Sequence of protein 2:
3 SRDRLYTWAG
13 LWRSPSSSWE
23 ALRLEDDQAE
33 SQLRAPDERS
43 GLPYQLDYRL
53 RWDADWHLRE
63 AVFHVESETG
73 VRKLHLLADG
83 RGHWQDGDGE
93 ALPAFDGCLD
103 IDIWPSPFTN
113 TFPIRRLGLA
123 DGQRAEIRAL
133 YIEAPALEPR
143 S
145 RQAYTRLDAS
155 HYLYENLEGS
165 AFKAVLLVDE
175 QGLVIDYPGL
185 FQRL

Contacts between the two chains:
Residue F185 in protein 2 is in contact with residue A11 in protein 1 (closest heavy-atom distance 3.4 Å).
Residue E22 in protein 2 contacts residue T9 in protein 1 (closest heavy-atom distance 3.2 Å).
Residue A11 in protein 2 is in contact with residue Q186 in protein 1 (closest heavy-atom distance 2.8 Å).
Residue L24 in protein 2 interacts with residue L7 in protein 1 (closest heavy-atom distance 3.4 Å).
Residue T9 in protein 2 interacts with residue R187 in protein 1 (closest heavy-atom distance 3.5 Å).
Residue S19 in protein 2 contacts residue R15 in protein 1 (closest heavy-atom distance 3.3 Å).
Residue L184 in protein 2 interacts with residue W14 in protein 1 (closest heavy-atom distance 3.4 Å).
Residue S19 in protein 2 is in contact with residue G43 in protein 1 (closest heavy-atom distance 2.9 Å).
Residue R15 in protein 2 is in contact with residue S18 in protein 1 (closest heavy-atom distance 3.2 Å).
Residue A11 in protein 2 contacts residue F185 in protein 1 (closest heavy-atom distance 3.3 Å).
Residue L7 in protein 2 is in contact with residue L24 in protein 1 (closest heavy-atom distance 3.2 Å).
Residue R15 in protein 2 interacts with residue S19 in protein 1 (closest heavy-atom distance 3.3 Å).
Residue R187 in protein 2 is in contact with residue T9 in protein 1 (closest heavy-atom distance 3.3 Å).
Residue S19 in protein 2 interacts with residue P45 in protein 1 (closest heavy-atom distance 3.4 Å).
Residue L24 in protein 2 contacts residue Y8 in protein 1 (closest heavy-atom distance 2.7 Å).
Residue R6 in protein 2 contacts residue L26 in protein 1 (closest heavy-atom distance 2.9 Å).
Residue W14 in protein 2 is in contact with residue L184 in protein 1 (closest heavy-atom distance 3.4 Å).
Residue W10 in protein 2 interacts with residue V178 in protein 1 (closest heavy-atom distance 2.8 Å).
Residue S69 in protein 2 contacts residue W21 in protein 1 (closest heavy-atom distance 3.3 Å).
Residue V178 in protein 2 is in contact with residue W10 in protein 1 (closest heavy-atom distance 2.9 Å).
Residue L188 in protein 2 is in contact with residue T9 in protein 1 (closest heavy-atom distance 2.7 Å).
Residue S19 in protein 2 interacts with residue W14 in protein 1 (closest heavy-atom distance 2.5 Å).
Residue W10 in protein 2 interacts with residue E22 in protein 1 (closest heavy-atom distance 2.8 Å).
Residue E68 in protein 2 contacts residue R36 in protein 1 (closest heavy-atom distance 3.5 Å).
Residue G12 in protein 2 interacts with residue S19 in protein 1 (closest heavy-atom distance 3.3 Å).
Residue S19 in protein 2 interacts with residue G12 in protein 1 (closest heavy-atom distance 3.2 Å).
Residue S18 in protein 2 interacts with residue S18 in protein 1 (closest heavy-atom distance 2.4 Å).
Residue Q186 in protein 2 interacts with residue W10 in protein 1 (closest heavy-atom distance 3.3 Å).
Residue D5 in protein 2 contacts residue R25 in protein 1 (closest heavy-atom distance 3.3 Å).
Residue P45 in protein 2 contacts residue R36 in protein 1 (closest heavy-atom distance 3.4 Å).
Residue T9 in protein 2 contacts residue L188 in protein 1 (closest heavy-atom distance 3.0 Å).
Residue L26 in protein 2 is in contact with residue R6 in protein 1 (closest heavy-atom distance 2.8 Å).
Residue S18 in protein 2 is in contact with residue S16 in protein 1 (closest heavy-atom distance 2.7 Å).
Residue R36 in protein 2 is in contact with residue Q47 in protein 1 (closest heavy-atom distance 3.0 Å).
Residue G43 in protein 2 interacts with residue S18 in protein 1 (closest heavy-atom distance 3.1 Å).
Residue E22 in protein 2 interacts with residue W10 in protein 1 (closest heavy-atom distance 3.0 Å).
Residue G43 in protein 2 contacts residue S19 in protein 1 (closest heavy-atom distance 2.9 Å).
Residue R36 in protein 2 contacts residue E68 in protein 1 (closest heavy-atom distance 2.7 Å).
Residue W14 in protein 2 interacts with residue S19 in protein 1 (closest heavy-atom distance 2.7 Å).
Residue T9 in protein 2 is in contact with residue E22 in protein 1 (closest heavy-atom distance 3.0 Å).
Residue R187 in protein 2 is in contact with residue W10 in protein 1 (closest heavy-atom distance 3.4 Å).
Residue L13 in protein 2 is in contact with residue L184 in protein 1 (closest heavy-atom distance 2.7 Å).
Residue G12 in protein 2 is in contact with residue S20 in protein 1 (closest heavy-atom distance 2.9 Å).
Residue S18 in protein 2 contacts residue R15 in protein 1 (closest heavy-atom distance 3.3 Å).
Residue G12 in protein 2 is in contact with residue L184 in protein 1 (closest heavy-atom distance 3.3 Å).
Residue S16 in protein 2 is in contact with residue S18 in protein 1 (closest heavy-atom distance 2.7 Å).
Residue E27 in protein 2 interacts with residue D5 in protein 1 (closest heavy-atom distance 3.5 Å).
Residue W10 in protein 2 interacts with residue Q186 in protein 1 (closest heavy-atom distance 3.4 Å).
Residue P45 in protein 2 contacts residue S19 in protein 1 (closest heavy-atom distance 3.3 Å).
Residue D5 in protein 2 is in contact with residue L26 in protein 1 (closest heavy-atom distance 3.2 Å).
Residue L184 in protein 2 contacts residue L13 in protein 1 (closest heavy-atom distance 2.8 Å).
Residue L188 in protein 2 is in contact with residue E70 in protein 1 (closest heavy-atom distance 3.2 Å).
Residue L184 in protein 2 interacts with residue G12 in protein 1 (closest heavy-atom distance 3.4 Å).
Residue S20 in protein 2 is in contact with residue G12 in protein 1 (closest heavy-atom distance 2.9 Å).
Residue R36 in protein 2 interacts with residue P45 in protein 1 (closest heavy-atom distance 3.4 Å).
Residue Y8 in protein 2 contacts residue L24 in protein 1 (closest heavy-atom distance 2.7 Å).
Residue W14 in protein 2 is in contact with residue S20 in protein 1 (closest heavy-atom distance 3.4 Å).
Residue Q186 in protein 2 contacts residue A11 in protein 1 (closest heavy-atom distance 2.8 Å).
Residue S20 in protein 2 contacts residue W14 in protein 1 (closest heavy-atom distance 3.3 Å).
Residue S18 in protein 2 contacts residue G43 in protein 1 (closest heavy-atom distance 3.0 Å).

These two protein chains interact to form a complex.

Sequence of protein 1:
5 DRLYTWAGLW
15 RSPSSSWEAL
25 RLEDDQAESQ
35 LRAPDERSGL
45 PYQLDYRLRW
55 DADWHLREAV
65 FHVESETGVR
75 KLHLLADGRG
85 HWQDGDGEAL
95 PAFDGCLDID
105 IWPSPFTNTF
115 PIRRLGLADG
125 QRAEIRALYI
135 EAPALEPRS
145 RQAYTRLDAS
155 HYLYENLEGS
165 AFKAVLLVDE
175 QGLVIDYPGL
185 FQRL